The following describes two proteins that form a bound complex.

Interface contacts:
Residue P182 in chain B is in contact with residue V35 in chain A (closest heavy-atom distance 4.7 Å).
Residue L179 in chain B is in contact with residue Y53 in chain A (closest heavy-atom distance 3.7 Å).
Residue L185 in chain B contacts residue D37 in chain A (closest heavy-atom distance 4.1 Å).
Residue P180 in chain B interacts with residue T52 in chain A (closest heavy-atom distance 4.1 Å).
Residue F79 in chain B is in contact with residue S39 in chain A (closest heavy-atom distance 4.2 Å).
Residue Q173 in chain B is in contact with residue G67 in chain A (closest heavy-atom distance 4.5 Å).
Residue P180 in chain B interacts with residue Y53 in chain A (closest heavy-atom distance 3.6 Å).
Residue Q149 in chain B interacts with residue F128 in chain A (closest heavy-atom distance 4.5 Å).
Residue Q149 in chain B interacts with residue F126 in chain A (closest heavy-atom distance 3.4 Å).
Residue S184 in chain B interacts with residue G38 in chain A (closest heavy-atom distance 4.9 Å).
Residue L176 in chain B contacts residue G67 in chain A (closest heavy-atom distance 4.1 Å).
Residue T93 in chain B is in contact with residue W69 in chain A (closest heavy-atom distance 4.3 Å).
Residue L176 in chain B interacts with residue I66 in chain A (closest heavy-atom distance 3.0 Å).
Residue D98 in chain B is in contact with residue W69 in chain A (closest heavy-atom distance 4.2 Å).
Residue S184 in chain B is in contact with residue V35 in chain A (closest heavy-atom distance 2.9 Å).
Residue F92 in chain B is in contact with residue W69 in chain A (closest heavy-atom distance 4.3 Å).
Residue L176 in chain B interacts with residue A167 in chain A (closest heavy-atom distance 5.0 Å).
Residue G183 in chain B interacts with residue T21 in chain A (closest heavy-atom distance 3.8 Å).
Residue A97 in chain B contacts residue W69 in chain A (closest heavy-atom distance 3.6 Å).
Residue L179 in chain B is in contact with residue T52 in chain A (closest heavy-atom distance 4.2 Å).
Residue P182 in chain B is in contact with residue Y53 in chain A (closest heavy-atom distance 4.2 Å).
Residue E148 in chain B contacts residue E129 in chain A (closest heavy-atom distance 2.6 Å).
Residue Q149 in chain B interacts with residue E129 in chain A (closest heavy-atom distance 4.0 Å).
Residue F79 in chain B contacts residue F41 in chain A (closest heavy-atom distance 3.4 Å).
Residue P180 in chain B is in contact with residue N124 in chain A (closest heavy-atom distance 4.4 Å).
Residue G183 in chain B is in contact with residue V35 in chain A (closest heavy-atom distance 3.8 Å).
Residue F79 in chain B contacts residue F126 in chain A (closest heavy-atom distance 4.8 Å).
Residue G174 in chain B is in contact with residue W69 in chain A (closest heavy-atom distance 3.3 Å).
Residue Q83 in chain B interacts with residue F41 in chain A (closest heavy-atom distance 4.8 Å).
Residue P181 in chain B interacts with residue F41 in chain A (closest heavy-atom distance 3.7 Å).
Residue P180 in chain B is in contact with residue T43 in chain A (closest heavy-atom distance 3.2 Å).
Residue P181 in chain B is in contact with residue T43 in chain A (closest heavy-atom distance 4.9 Å).
Residue E148 in chain B is in contact with residue T103 in chain A (closest heavy-atom distance 4.6 Å).
Residue Q149 in chain B interacts with residue S39 in chain A (closest heavy-atom distance 5.0 Å).
Residue P180 in chain B is in contact with residue F41 in chain A (closest heavy-atom distance 4.0 Å).
Residue Q173 in chain B interacts with residue S68 in chain A (closest heavy-atom distance 3.2 Å).
Residue D89 in chain B interacts with residue W69 in chain A (closest heavy-atom distance 4.7 Å).
Residue L176 in chain B contacts residue Y65 in chain A (closest heavy-atom distance 3.9 Å).
Residue P181 in chain B interacts with residue S39 in chain A (closest heavy-atom distance 4.3 Å).
Residue L176 in chain B contacts residue I56 in chain A (closest heavy-atom distance 4.7 Å).
Residue G174 in chain B interacts with residue G67 in chain A (closest heavy-atom distance 3.4 Å).
Residue Q173 in chain B is in contact with residue W69 in chain A (closest heavy-atom distance 2.8 Å).
Residue H151 in chain B contacts residue S39 in chain A (closest heavy-atom distance 3.8 Å).
Residue P177 in chain B interacts with residue A167 in chain A (closest heavy-atom distance 3.7 Å).
Residue S184 in chain B interacts with residue D37 in chain A (closest heavy-atom distance 2.9 Å).
Residue G183 in chain B is in contact with residue D34 in chain A (closest heavy-atom distance 3.8 Å).
Residue H151 in chain B interacts with residue G38 in chain A (closest heavy-atom distance 2.9 Å).
Residue Q173 in chain B interacts with residue S70 in chain A (closest heavy-atom distance 4.8 Å).
Residue P181 in chain B interacts with residue Y53 in chain A (closest heavy-atom distance 3.5 Å).
Residue E148 in chain B is in contact with residue F128 in chain A (closest heavy-atom distance 3.5 Å).
Residue S184 in chain B contacts residue D36 in chain A (closest heavy-atom distance 3.8 Å).
Residue Q90 in chain B is in contact with residue E104 in chain A (closest heavy-atom distance 4.8 Å).
Residue L179 in chain B interacts with residue E54 in chain A (closest heavy-atom distance 3.8 Å).
Residue G183 in chain B interacts with residue D36 in chain A (closest heavy-atom distance 4.6 Å).
Residue Q83 in chain B contacts residue F126 in chain A (closest heavy-atom distance 4.3 Å).
Residue P181 in chain B contacts residue D36 in chain A (closest heavy-atom distance 3.5 Å).
Residue G174 in chain B interacts with residue S68 in chain A (closest heavy-atom distance 3.3 Å).
Residue G183 in chain B interacts with residue Y53 in chain A (closest heavy-atom distance 4.2 Å).
Residue S184 in chain B is in contact with residue T21 in chain A (closest heavy-atom distance 2.9 Å).
Residue P182 in chain B interacts with residue D36 in chain A (closest heavy-atom distance 4.1 Å).

Sequence of chain A:
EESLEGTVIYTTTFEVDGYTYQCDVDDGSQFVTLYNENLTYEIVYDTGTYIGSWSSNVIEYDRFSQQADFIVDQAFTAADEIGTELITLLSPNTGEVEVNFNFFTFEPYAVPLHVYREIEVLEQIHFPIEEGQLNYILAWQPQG

Sequence of chain B:
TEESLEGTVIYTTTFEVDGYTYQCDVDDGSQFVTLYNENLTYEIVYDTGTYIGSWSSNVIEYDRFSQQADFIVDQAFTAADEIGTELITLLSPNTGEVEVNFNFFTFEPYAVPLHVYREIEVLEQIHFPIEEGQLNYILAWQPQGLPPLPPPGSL